These two protein chains interact to form a complex.

Contacts between the two chains:
Residue I91 in chain B contacts residue S22 in chain A (closest heavy-atom distance 3.7 Å).
Residue A62 in chain B is in contact with residue R16 in chain A (closest heavy-atom distance 3.6 Å).
Residue A70 in chain B interacts with residue L67 in chain A (closest heavy-atom distance 3.5 Å).
Residue N24 in chain B interacts with residue A70 in chain A (closest heavy-atom distance 3.5 Å).
Residue E68 in chain B is in contact with residue K71 in chain A (closest heavy-atom distance 2.8 Å).
Residue L15 in chain B interacts with residue F37 in chain A (closest heavy-atom distance 3.4 Å).
Residue M12 in chain B is in contact with residue A42 in chain A (closest heavy-atom distance 3.5 Å).
Residue A70 in chain B is in contact with residue N24 in chain A (closest heavy-atom distance 3.5 Å).
Residue Q60 in chain B contacts residue S75 in chain A (closest heavy-atom distance 3.2 Å).
Residue Y34 in chain B contacts residue S22 in chain A (closest heavy-atom distance 3.2 Å).
Residue F74 in chain B contacts residue Q60 in chain A (closest heavy-atom distance 3.5 Å).
Residue C66 in chain B interacts with residue R16 in chain A (closest heavy-atom distance 3.4 Å).
Residue R16 in chain B is in contact with residue C66 in chain A (closest heavy-atom distance 3.3 Å).
Residue R16 in chain B is in contact with residue S65 in chain A (closest heavy-atom distance 3.3 Å).
Residue I91 in chain B is in contact with residue P21 in chain A (closest heavy-atom distance 3.5 Å).
Residue S75 in chain B interacts with residue Q60 in chain A (closest heavy-atom distance 3.7 Å).
Residue P8 in chain B contacts residue V49 in chain A (closest heavy-atom distance 3.7 Å).
Residue Q69 in chain B is in contact with residue Q20 in chain A (closest heavy-atom distance 3.5 Å).
Residue F74 in chain B contacts residue C63 in chain A (closest heavy-atom distance 3.6 Å).
Residue L67 in chain B contacts residue K71 in chain A (closest heavy-atom distance 3.5 Å).
Residue L67 in chain B is in contact with residue A70 in chain A (closest heavy-atom distance 3.5 Å).
Residue K71 in chain B is in contact with residue E68 in chain A (closest heavy-atom distance 2.7 Å).
Residue R64 in chain B is in contact with residue K71 in chain A (closest heavy-atom distance 3.6 Å).
Residue Q20 in chain B contacts residue Q69 in chain A (closest heavy-atom distance 3.6 Å).
Residue S22 in chain B is in contact with residue Y34 in chain A (closest heavy-atom distance 2.2 Å).
Residue F74 in chain B is in contact with residue F31 in chain A (closest heavy-atom distance 3.6 Å).
Residue Q60 in chain B is in contact with residue F74 in chain A (closest heavy-atom distance 3.5 Å).
Residue C63 in chain B contacts residue F74 in chain A (closest heavy-atom distance 3.6 Å).
Residue E26 in chain B is in contact with residue Y34 in chain A (closest heavy-atom distance 2.9 Å).
Residue M12 in chain B interacts with residue F38 in chain A (closest heavy-atom distance 3.6 Å).
Residue A70 in chain B is in contact with residue Q20 in chain A (closest heavy-atom distance 3.6 Å).
Residue Y34 in chain B contacts residue E26 in chain A (closest heavy-atom distance 2.9 Å).
Residue S75 in chain B interacts with residue R64 in chain A (closest heavy-atom distance 3.6 Å).
Residue L73 in chain B contacts residue N24 in chain A (closest heavy-atom distance 3.7 Å).
Residue F38 in chain B interacts with residue M12 in chain A (closest heavy-atom distance 3.7 Å).
Residue S11 in chain B interacts with residue V45 in chain A (closest heavy-atom distance 3.1 Å).
Residue K71 in chain B is in contact with residue R64 in chain A (closest heavy-atom distance 3.6 Å).
Residue F37 in chain B is in contact with residue L15 in chain A (closest heavy-atom distance 3.4 Å).
Residue P89 in chain B contacts residue N24 in chain A (closest heavy-atom distance 2.7 Å).
Residue M12 in chain B is in contact with residue A41 in chain A (closest heavy-atom distance 3.8 Å).
Residue L15 in chain B interacts with residue A41 in chain A (closest heavy-atom distance 3.6 Å).
Residue K33 in chain B interacts with residue E26 in chain A (closest heavy-atom distance 2.9 Å).
Residue K92 in chain B is in contact with residue E25 in chain A (closest heavy-atom distance 2.6 Å).
Residue Q20 in chain B contacts residue A70 in chain A (closest heavy-atom distance 3.6 Å).
Residue K71 in chain B contacts residue L67 in chain A (closest heavy-atom distance 3.5 Å).
Residue R64 in chain B contacts residue F74 in chain A (closest heavy-atom distance 2.6 Å).
Residue F74 in chain B contacts residue R64 in chain A (closest heavy-atom distance 2.8 Å).
Residue C66 in chain B interacts with residue Q20 in chain A (closest heavy-atom distance 3.0 Å).
Residue V45 in chain B contacts residue P8 in chain A (closest heavy-atom distance 3.3 Å).
Residue I91 in chain B contacts residue E25 in chain A (closest heavy-atom distance 3.0 Å).
Residue L73 in chain B interacts with residue Q28 in chain A (closest heavy-atom distance 3.7 Å).
Residue A41 in chain B contacts residue L15 in chain A (closest heavy-atom distance 3.7 Å).
Residue Q20 in chain B contacts residue C66 in chain A (closest heavy-atom distance 3.0 Å).
Residue E26 in chain B interacts with residue K33 in chain A (closest heavy-atom distance 2.9 Å).
Residue Q69 in chain B is in contact with residue R16 in chain A (closest heavy-atom distance 3.6 Å).
Residue A42 in chain B contacts residue M12 in chain A (closest heavy-atom distance 3.6 Å).
Residue P89 in chain B contacts residue P21 in chain A (closest heavy-atom distance 3.7 Å).
Residue V30 in chain B interacts with residue E26 in chain A (closest heavy-atom distance 3.8 Å).
Residue G90 in chain B contacts residue P21 in chain A (closest heavy-atom distance 3.4 Å).
Residue C66 in chain B interacts with residue I23 in chain A (closest heavy-atom distance 3.8 Å).

Sequence of chain B:
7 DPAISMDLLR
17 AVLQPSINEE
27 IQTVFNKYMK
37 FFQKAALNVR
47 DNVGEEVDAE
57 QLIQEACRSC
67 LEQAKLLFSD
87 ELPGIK

Sequence of chain A:
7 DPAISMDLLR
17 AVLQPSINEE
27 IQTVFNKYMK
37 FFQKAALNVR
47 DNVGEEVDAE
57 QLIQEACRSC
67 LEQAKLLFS